Contacts between the two chains:
Residue S86 in protein 2 is in contact with residue R9 in protein 1 (closest heavy-atom distance 3.1 Å).
Residue N91 in protein 2 contacts residue G12 in protein 1 (closest heavy-atom distance 4.1 Å).
Residue F150 in protein 2 is in contact with residue I15 in protein 1 (closest heavy-atom distance 4.7 Å).
Residue V80 in protein 2 contacts residue I2 in protein 1 (closest heavy-atom distance 4.0 Å).
Residue F149 in protein 2 is in contact with residue A20 in protein 1 (closest heavy-atom distance 4.2 Å).
Residue G93 in protein 2 interacts with residue G12 in protein 1 (closest heavy-atom distance 3.4 Å).
Residue H83 in protein 2 interacts with residue I2 in protein 1 (closest heavy-atom distance 3.7 Å).
Residue R94 in protein 2 is in contact with residue D13 in protein 1 (closest heavy-atom distance 2.9 Å).
Residue A58 in protein 2 interacts with residue L11 in protein 1 (closest heavy-atom distance 4.6 Å).
Residue N91 in protein 2 interacts with residue N16 in protein 1 (closest heavy-atom distance 3.3 Å).
Residue N91 in protein 2 is in contact with residue D13 in protein 1 (closest heavy-atom distance 3.0 Å).
Residue R94 in protein 2 is in contact with residue R9 in protein 1 (closest heavy-atom distance 3.6 Å).
Residue V47 in protein 2 is in contact with residue Y19 in protein 1 (closest heavy-atom distance 3.6 Å).
Residue R94 in protein 2 contacts residue G12 in protein 1 (closest heavy-atom distance 3.7 Å).
Residue T97 in protein 2 contacts residue L11 in protein 1 (closest heavy-atom distance 3.8 Å).
Residue V47 in protein 2 contacts residue I15 in protein 1 (closest heavy-atom distance 5.0 Å).
Residue V84 in protein 2 contacts residue R9 in protein 1 (closest heavy-atom distance 3.4 Å).
Residue H83 in protein 2 is in contact with residue R9 in protein 1 (closest heavy-atom distance 2.7 Å).
Residue E153 in protein 2 interacts with residue R22 in protein 1 (closest heavy-atom distance 3.0 Å).
Residue R79 in protein 2 is in contact with residue I2 in protein 1 (closest heavy-atom distance 3.7 Å).
Residue V89 in protein 2 is in contact with residue D13 in protein 1 (closest heavy-atom distance 4.3 Å).
Residue H55 in protein 2 is in contact with residue E14 in protein 1 (closest heavy-atom distance 4.3 Å).
Residue V51 in protein 2 is in contact with residue I15 in protein 1 (closest heavy-atom distance 3.4 Å).
Residue H55 in protein 2 is in contact with residue I15 in protein 1 (closest heavy-atom distance 4.2 Å).
Residue V96 in protein 2 is in contact with residue I15 in protein 1 (closest heavy-atom distance 4.1 Å).
Residue F149 in protein 2 interacts with residue Y19 in protein 1 (closest heavy-atom distance 3.9 Å).
Residue D87 in protein 2 interacts with residue R9 in protein 1 (closest heavy-atom distance 3.8 Å).
Residue F149 in protein 2 is in contact with residue N16 in protein 1 (closest heavy-atom distance 3.5 Å).
Residue K65 in protein 2 is in contact with residue W3 in protein 1 (closest heavy-atom distance 3.9 Å).
Residue V152 in protein 2 is in contact with residue R22 in protein 1 (closest heavy-atom distance 3.6 Å).
Residue H55 in protein 2 is in contact with residue L11 in protein 1 (closest heavy-atom distance 3.3 Å).
Residue W92 in protein 2 contacts residue N16 in protein 1 (closest heavy-atom distance 3.4 Å).
Residue G93 in protein 2 interacts with residue I15 in protein 1 (closest heavy-atom distance 4.2 Å).
Residue F85 in protein 2 interacts with residue R9 in protein 1 (closest heavy-atom distance 4.6 Å).
Residue T97 in protein 2 is in contact with residue I15 in protein 1 (closest heavy-atom distance 2.9 Å).
Residue F150 in protein 2 contacts residue Y19 in protein 1 (closest heavy-atom distance 3.6 Å).
Residue V152 in protein 2 contacts residue Y19 in protein 1 (closest heavy-atom distance 4.1 Å).
Residue G93 in protein 2 is in contact with residue N16 in protein 1 (closest heavy-atom distance 3.0 Å).
Residue T97 in protein 2 interacts with residue G12 in protein 1 (closest heavy-atom distance 3.5 Å).
Residue H151 in protein 2 interacts with residue R22 in protein 1 (closest heavy-atom distance 4.1 Å).
Residue R46 in protein 2 contacts residue Y19 in protein 1 (closest heavy-atom distance 4.4 Å).
Residue F59 in protein 2 is in contact with residue L11 in protein 1 (closest heavy-atom distance 3.7 Å).

The following describes two proteins that form a bound complex.

Sequence of protein 2:
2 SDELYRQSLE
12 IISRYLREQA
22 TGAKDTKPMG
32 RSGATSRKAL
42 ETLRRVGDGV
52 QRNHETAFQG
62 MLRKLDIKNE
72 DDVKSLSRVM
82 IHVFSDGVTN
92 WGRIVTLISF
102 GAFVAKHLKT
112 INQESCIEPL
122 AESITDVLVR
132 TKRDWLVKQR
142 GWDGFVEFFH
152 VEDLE

Sequence of protein 1:
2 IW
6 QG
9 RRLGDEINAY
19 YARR